Contacts between the two chains:
Residue V240 in protein 2 is in contact with residue Y49 in protein 1 (closest heavy-atom distance 4.1 Å).
Residue K80 in protein 2 is in contact with residue K30 in protein 1 (closest heavy-atom distance 4.0 Å).
Residue K80 in protein 2 contacts residue A29 in protein 1 (closest heavy-atom distance 3.7 Å).
Residue K80 in protein 2 is in contact with residue N65 in protein 1 (closest heavy-atom distance 4.1 Å).
Residue N77 in protein 2 contacts residue A29 in protein 1 (closest heavy-atom distance 4.9 Å).
Residue L81 in protein 2 is in contact with residue N31 in protein 1 (closest heavy-atom distance 5.0 Å).
Residue K80 in protein 2 contacts residue G28 in protein 1 (closest heavy-atom distance 2.8 Å).
Residue N77 in protein 2 interacts with residue G28 in protein 1 (closest heavy-atom distance 3.4 Å).
Residue K80 in protein 2 contacts residue D50 in protein 1 (closest heavy-atom distance 2.6 Å).
Residue V240 in protein 2 contacts residue Q48 in protein 1 (closest heavy-atom distance 4.8 Å).
Residue K80 in protein 2 interacts with residue N31 in protein 1 (closest heavy-atom distance 3.1 Å).
Residue V240 in protein 2 interacts with residue D52 in protein 1 (closest heavy-atom distance 3.5 Å).
Residue F239 in protein 2 contacts residue Y49 in protein 1 (closest heavy-atom distance 3.4 Å).
Residue L76 in protein 2 is in contact with residue A29 in protein 1 (closest heavy-atom distance 4.0 Å).
Residue F239 in protein 2 contacts residue N31 in protein 1 (closest heavy-atom distance 4.4 Å).

Sequence of protein 2:
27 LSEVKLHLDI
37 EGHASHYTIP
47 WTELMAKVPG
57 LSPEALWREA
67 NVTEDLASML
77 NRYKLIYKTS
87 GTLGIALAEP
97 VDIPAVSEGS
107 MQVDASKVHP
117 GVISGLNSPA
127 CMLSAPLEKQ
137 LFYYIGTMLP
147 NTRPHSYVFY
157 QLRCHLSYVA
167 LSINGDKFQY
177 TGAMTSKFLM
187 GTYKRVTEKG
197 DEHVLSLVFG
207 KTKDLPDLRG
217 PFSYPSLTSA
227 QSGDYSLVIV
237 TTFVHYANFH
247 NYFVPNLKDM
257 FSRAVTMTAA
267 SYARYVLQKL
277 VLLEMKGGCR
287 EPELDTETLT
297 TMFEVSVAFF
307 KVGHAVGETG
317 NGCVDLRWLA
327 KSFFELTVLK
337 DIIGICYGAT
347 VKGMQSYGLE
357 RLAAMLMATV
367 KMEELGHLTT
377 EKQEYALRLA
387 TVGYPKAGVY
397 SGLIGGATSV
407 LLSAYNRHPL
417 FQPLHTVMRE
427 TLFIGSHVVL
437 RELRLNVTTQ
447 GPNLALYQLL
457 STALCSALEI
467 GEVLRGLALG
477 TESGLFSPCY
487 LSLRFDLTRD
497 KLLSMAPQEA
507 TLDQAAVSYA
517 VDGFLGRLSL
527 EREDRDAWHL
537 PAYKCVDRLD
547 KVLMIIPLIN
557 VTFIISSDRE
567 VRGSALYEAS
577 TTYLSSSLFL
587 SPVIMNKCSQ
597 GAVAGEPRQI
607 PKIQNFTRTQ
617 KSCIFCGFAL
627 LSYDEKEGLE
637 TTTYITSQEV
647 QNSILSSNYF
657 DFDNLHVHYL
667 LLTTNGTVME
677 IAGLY

Sequence of protein 1:
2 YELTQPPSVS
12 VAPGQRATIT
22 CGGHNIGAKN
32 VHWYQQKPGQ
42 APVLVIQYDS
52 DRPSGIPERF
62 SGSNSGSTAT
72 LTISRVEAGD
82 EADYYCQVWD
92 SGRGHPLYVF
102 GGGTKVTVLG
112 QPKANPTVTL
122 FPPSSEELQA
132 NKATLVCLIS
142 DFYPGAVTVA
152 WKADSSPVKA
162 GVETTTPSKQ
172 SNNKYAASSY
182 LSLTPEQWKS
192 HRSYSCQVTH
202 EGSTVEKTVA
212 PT

These two protein chains interact to form a complex.